Sequence of the first protein:
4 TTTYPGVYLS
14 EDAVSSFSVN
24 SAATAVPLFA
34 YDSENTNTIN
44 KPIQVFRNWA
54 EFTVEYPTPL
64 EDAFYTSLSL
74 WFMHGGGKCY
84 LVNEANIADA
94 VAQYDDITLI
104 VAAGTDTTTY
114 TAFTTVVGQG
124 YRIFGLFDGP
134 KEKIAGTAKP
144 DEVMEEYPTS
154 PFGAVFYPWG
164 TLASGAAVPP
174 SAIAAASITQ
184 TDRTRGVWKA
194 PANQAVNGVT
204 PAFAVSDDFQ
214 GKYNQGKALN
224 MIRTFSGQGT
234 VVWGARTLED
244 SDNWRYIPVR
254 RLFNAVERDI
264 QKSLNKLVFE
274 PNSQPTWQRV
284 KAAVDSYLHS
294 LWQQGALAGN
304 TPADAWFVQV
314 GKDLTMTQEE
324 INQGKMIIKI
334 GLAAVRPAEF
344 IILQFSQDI

Contacts between the two chains:
Residue I331 in the first protein interacts with residue T188 in the second protein (closest heavy-atom distance 3.2 Å).
Residue K332 in the first protein contacts residue T188 in the second protein (closest heavy-atom distance 3.3 Å).
Residue L267 in the first protein is in contact with residue L185 in the second protein (closest heavy-atom distance 3.3 Å).
Residue I324 in the first protein interacts with residue T180 in the second protein (closest heavy-atom distance 2.8 Å).
Residue L335 in the first protein interacts with residue K192 in the second protein (closest heavy-atom distance 3.6 Å).
Residue I331 in the first protein contacts residue T187 in the second protein (closest heavy-atom distance 3.4 Å).
Residue N246 in the first protein contacts residue P191 in the second protein (closest heavy-atom distance 4.0 Å).
Residue S276 in the first protein contacts residue M179 in the second protein (closest heavy-atom distance 3.4 Å).
Residue Q312 in the first protein contacts residue A233 in the second protein (closest heavy-atom distance 3.3 Å).
Residue E260 in the first protein contacts residue T187 in the second protein (closest heavy-atom distance 2.9 Å).
Residue Q264 in the first protein interacts with residue T187 in the second protein (closest heavy-atom distance 3.8 Å).
Residue I333 in the first protein contacts residue E190 in the second protein (closest heavy-atom distance 2.9 Å).
Residue I333 in the first protein interacts with residue T187 in the second protein (closest heavy-atom distance 3.8 Å).
Residue G327 in the first protein contacts residue S184 in the second protein (closest heavy-atom distance 4.0 Å).
Residue I331 in the first protein interacts with residue S186 in the second protein (closest heavy-atom distance 2.8 Å).
Residue P274 in the first protein interacts with residue F67 in the second protein (closest heavy-atom distance 3.6 Å).
Residue D307 in the first protein interacts with residue K192 in the second protein (closest heavy-atom distance 3.3 Å).
Residue E260 in the first protein contacts residue V189 in the second protein (closest heavy-atom distance 3.8 Å).
Residue N246 in the first protein contacts residue G237 in the second protein (closest heavy-atom distance 3.5 Å).
Residue G327 in the first protein interacts with residue P181 in the second protein (closest heavy-atom distance 3.6 Å).
Residue F310 in the first protein is in contact with residue V232 in the second protein (closest heavy-atom distance 3.6 Å).
Residue E273 in the first protein interacts with residue P181 in the second protein (closest heavy-atom distance 3.5 Å).
Residue K332 in the first protein contacts residue A233 in the second protein (closest heavy-atom distance 3.4 Å).
Residue A306 in the first protein interacts with residue P197 in the second protein (closest heavy-atom distance 3.8 Å).
Residue F256 in the first protein contacts residue P191 in the second protein (closest heavy-atom distance 3.6 Å).
Residue V271 in the first protein is in contact with residue K183 in the second protein (closest heavy-atom distance 3.5 Å).
Residue I263 in the first protein interacts with residue T187 in the second protein (closest heavy-atom distance 4.0 Å).
Residue F310 in the first protein contacts residue K192 in the second protein (closest heavy-atom distance 3.6 Å).
Residue G334 in the first protein contacts residue E190 in the second protein (closest heavy-atom distance 3.2 Å).
Residue I333 in the first protein interacts with residue V189 in the second protein (closest heavy-atom distance 3.3 Å).
Residue I331 in the first protein interacts with residue L185 in the second protein (closest heavy-atom distance 3.8 Å).
Residue L335 in the first protein contacts residue P191 in the second protein (closest heavy-atom distance 3.7 Å).
Residue L335 in the first protein is in contact with residue V189 in the second protein (closest heavy-atom distance 3.7 Å).
Residue N275 in the first protein interacts with residue T180 in the second protein (closest heavy-atom distance 2.7 Å).
Residue D307 in the first protein is in contact with residue S196 in the second protein (closest heavy-atom distance 2.3 Å).
Residue G334 in the first protein contacts residue K192 in the second protein (closest heavy-atom distance 3.3 Å).
Residue M329 in the first protein is in contact with residue V182 in the second protein (closest heavy-atom distance 3.8 Å).
Residue F272 in the first protein interacts with residue F67 in the second protein (closest heavy-atom distance 3.9 Å).
Residue L335 in the first protein interacts with residue E190 in the second protein (closest heavy-atom distance 3.0 Å).
Residue I330 in the first protein contacts residue S186 in the second protein (closest heavy-atom distance 3.6 Å).
Residue A306 in the first protein interacts with residue S196 in the second protein (closest heavy-atom distance 3.3 Å).
Residue K328 in the first protein interacts with residue S184 in the second protein (closest heavy-atom distance 3.3 Å).
Residue F310 in the first protein contacts residue P231 in the second protein (closest heavy-atom distance 3.5 Å).
Residue M329 in the first protein interacts with residue L185 in the second protein (closest heavy-atom distance 3.4 Å).
Residue E273 in the first protein interacts with residue V182 in the second protein (closest heavy-atom distance 3.3 Å).
Residue D307 in the first protein contacts residue L195 in the second protein (closest heavy-atom distance 3.7 Å).
Residue R339 in the first protein contacts residue A239 in the second protein (closest heavy-atom distance 3.5 Å).
Residue D307 in the first protein is in contact with residue P194 in the second protein (closest heavy-atom distance 3.0 Å).
Residue M329 in the first protein interacts with residue S184 in the second protein (closest heavy-atom distance 3.3 Å).
Residue Q264 in the first protein contacts residue L185 in the second protein (closest heavy-atom distance 3.4 Å).
Residue A336 in the first protein interacts with residue K192 in the second protein (closest heavy-atom distance 3.4 Å).
Residue P274 in the first protein is in contact with residue T180 in the second protein (closest heavy-atom distance 3.6 Å).
Residue A306 in the first protein is in contact with residue L195 in the second protein (closest heavy-atom distance 3.8 Å).
Residue I333 in the first protein is in contact with residue T188 in the second protein (closest heavy-atom distance 2.9 Å).
Residue F310 in the first protein contacts residue A233 in the second protein (closest heavy-atom distance 3.7 Å).
Residue A308 in the first protein contacts residue K192 in the second protein (closest heavy-atom distance 3.5 Å).
Residue G327 in the first protein is in contact with residue V182 in the second protein (closest heavy-atom distance 2.8 Å).
Residue T304 in the first protein is in contact with residue S196 in the second protein (closest heavy-atom distance 3.2 Å).
Residue Q312 in the first protein contacts residue P231 in the second protein (closest heavy-atom distance 4.0 Å).
Residue M329 in the first protein interacts with residue S186 in the second protein (closest heavy-atom distance 2.6 Å).

Sequence of the second protein:
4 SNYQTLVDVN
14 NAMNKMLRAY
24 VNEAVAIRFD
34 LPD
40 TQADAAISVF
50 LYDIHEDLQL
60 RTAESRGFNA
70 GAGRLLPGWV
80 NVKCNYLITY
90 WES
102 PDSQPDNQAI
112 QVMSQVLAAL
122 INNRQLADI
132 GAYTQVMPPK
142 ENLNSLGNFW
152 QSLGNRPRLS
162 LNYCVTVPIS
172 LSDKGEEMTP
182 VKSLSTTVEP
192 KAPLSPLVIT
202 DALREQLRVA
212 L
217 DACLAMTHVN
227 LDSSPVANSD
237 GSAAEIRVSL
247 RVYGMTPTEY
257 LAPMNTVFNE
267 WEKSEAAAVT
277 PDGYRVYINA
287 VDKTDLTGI

This data describes a binding interaction between two proteins.